Sequence of protein 1:
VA

Sequence of protein 2:
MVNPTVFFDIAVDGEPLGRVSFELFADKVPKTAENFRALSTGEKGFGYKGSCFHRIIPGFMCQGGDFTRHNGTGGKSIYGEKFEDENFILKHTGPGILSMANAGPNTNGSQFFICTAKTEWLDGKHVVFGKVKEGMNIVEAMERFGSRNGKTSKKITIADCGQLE

The following describes two proteins that form a bound complex.

Contacts between the two chains:
Residue R55 in protein 2 contacts residue V9 in protein 1 (closest heavy-atom distance 3.8 Å).